Sequence of protein 2:
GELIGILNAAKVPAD

The following describes two proteins that form a bound complex.

Sequence of protein 1:
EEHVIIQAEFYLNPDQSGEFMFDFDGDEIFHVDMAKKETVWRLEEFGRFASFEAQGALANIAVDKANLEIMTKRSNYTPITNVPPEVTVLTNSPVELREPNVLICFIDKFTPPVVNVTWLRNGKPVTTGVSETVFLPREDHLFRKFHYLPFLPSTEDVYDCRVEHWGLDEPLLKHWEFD

Interface contacts:
Residue R50 in protein 1 interacts with residue G1 in protein 2 (closest heavy-atom distance 4.5 Å).
Residue F54 in protein 1 interacts with residue L3 in protein 2 (closest heavy-atom distance 3.8 Å).
Residue Q9 in protein 1 is in contact with residue L7 in protein 2 (closest heavy-atom distance 2.9 Å).
Residue N62 in protein 1 contacts residue N8 in protein 2 (closest heavy-atom distance 3.4 Å).
Residue S53 in protein 1 is in contact with residue I4 in protein 2 (closest heavy-atom distance 3.0 Å).
Residue G58 in protein 1 interacts with residue I6 in protein 2 (closest heavy-atom distance 3.6 Å).
Residue F51 in protein 1 contacts residue G1 in protein 2 (closest heavy-atom distance 4.1 Å).
Residue A52 in protein 1 is in contact with residue I4 in protein 2 (closest heavy-atom distance 4.4 Å).
Residue W43 in protein 1 interacts with residue I4 in protein 2 (closest heavy-atom distance 3.7 Å).
Residue K75 in protein 1 interacts with residue D15 in protein 2 (closest heavy-atom distance 2.5 Å).
Residue V65 in protein 1 contacts residue K11 in protein 2 (closest heavy-atom distance 4.0 Å).
Residue A59 in protein 1 is in contact with residue I6 in protein 2 (closest heavy-atom distance 3.8 Å).
Residue N62 in protein 1 interacts with residue I6 in protein 2 (closest heavy-atom distance 4.8 Å).
Residue F24 in protein 1 interacts with residue I4 in protein 2 (closest heavy-atom distance 3.9 Å).
Residue F54 in protein 1 contacts residue I4 in protein 2 (closest heavy-atom distance 3.3 Å).
Residue N69 in protein 1 contacts residue V12 in protein 2 (closest heavy-atom distance 2.8 Å).
Residue E11 in protein 1 contacts residue L7 in protein 2 (closest heavy-atom distance 4.4 Å).
Residue S53 in protein 1 interacts with residue E2 in protein 2 (closest heavy-atom distance 2.9 Å).
Residue D66 in protein 1 interacts with residue A9 in protein 2 (closest heavy-atom distance 3.8 Å).
Residue F22 in protein 1 is in contact with residue I6 in protein 2 (closest heavy-atom distance 3.7 Å).
Residue S53 in protein 1 is in contact with residue G1 in protein 2 (closest heavy-atom distance 3.0 Å).
Residue V65 in protein 1 interacts with residue A10 in protein 2 (closest heavy-atom distance 4.1 Å).
Residue A52 in protein 1 interacts with residue G1 in protein 2 (closest heavy-atom distance 3.2 Å).
Residue F54 in protein 1 interacts with residue I6 in protein 2 (closest heavy-atom distance 3.8 Å).
Residue E55 in protein 1 contacts residue L3 in protein 2 (closest heavy-atom distance 4.0 Å).
Residue E11 in protein 1 contacts residue A9 in protein 2 (closest heavy-atom distance 4.8 Å).
Residue G49 in protein 1 is in contact with residue G1 in protein 2 (closest heavy-atom distance 4.5 Å).
Residue R76 in protein 1 is in contact with residue V12 in protein 2 (closest heavy-atom distance 4.5 Å).
Residue I72 in protein 1 is in contact with residue V12 in protein 2 (closest heavy-atom distance 3.3 Å).
Residue M73 in protein 1 contacts residue V12 in protein 2 (closest heavy-atom distance 3.6 Å).
Residue I31 in protein 1 contacts residue I4 in protein 2 (closest heavy-atom distance 4.5 Å).
Residue N69 in protein 1 is in contact with residue K11 in protein 2 (closest heavy-atom distance 3.7 Å).
Residue Q9 in protein 1 contacts residue G5 in protein 2 (closest heavy-atom distance 4.6 Å).
Residue F24 in protein 1 is in contact with residue G5 in protein 2 (closest heavy-atom distance 3.4 Å).
Residue A52 in protein 1 interacts with residue E2 in protein 2 (closest heavy-atom distance 3.4 Å).
Residue V65 in protein 1 interacts with residue A9 in protein 2 (closest heavy-atom distance 3.7 Å).
Residue Q9 in protein 1 contacts residue I6 in protein 2 (closest heavy-atom distance 3.5 Å).
Residue N69 in protein 1 interacts with residue A10 in protein 2 (closest heavy-atom distance 3.0 Å).
Residue F24 in protein 1 is in contact with residue I6 in protein 2 (closest heavy-atom distance 4.6 Å).
Residue F32 in protein 1 is in contact with residue I4 in protein 2 (closest heavy-atom distance 3.7 Å).
Residue R76 in protein 1 contacts residue P13 in protein 2 (closest heavy-atom distance 3.9 Å).
Residue N62 in protein 1 is in contact with residue L7 in protein 2 (closest heavy-atom distance 2.9 Å).
Residue N62 in protein 1 interacts with residue A9 in protein 2 (closest heavy-atom distance 3.0 Å).
Residue S53 in protein 1 is in contact with residue L3 in protein 2 (closest heavy-atom distance 3.2 Å).
Residue I72 in protein 1 interacts with residue A14 in protein 2 (closest heavy-atom distance 4.7 Å).
Residue F51 in protein 1 contacts residue E2 in protein 2 (closest heavy-atom distance 4.3 Å).
Residue E55 in protein 1 contacts residue I4 in protein 2 (closest heavy-atom distance 5.0 Å).
Residue I72 in protein 1 is in contact with residue D15 in protein 2 (closest heavy-atom distance 4.0 Å).
Residue I72 in protein 1 interacts with residue P13 in protein 2 (closest heavy-atom distance 4.1 Å).